The following describes two proteins that form a bound complex.

Interface contacts:
Residue L474 in protein 2 is in contact with residue Q30 in protein 1 (closest heavy-atom distance 3.3 Å).
Residue R417 in protein 2 interacts with residue I48 in protein 1 (closest heavy-atom distance 3.5 Å).
Residue M485 in protein 2 interacts with residue R2 in protein 1 (closest heavy-atom distance 3.2 Å).
Residue E418 in protein 2 contacts residue L57 in protein 1 (closest heavy-atom distance 3.7 Å).
Residue A1375 in protein 2 is in contact with residue V38 in protein 1 (closest heavy-atom distance 3.2 Å).
Residue R1372 in protein 2 is in contact with residue Q28 in protein 1 (closest heavy-atom distance 3.0 Å).
Residue L614 in protein 2 is in contact with residue Q6 in protein 1 (closest heavy-atom distance 3.7 Å).
Residue R481 in protein 2 is in contact with residue R2 in protein 1 (closest heavy-atom distance 3.5 Å).
Residue T1361 in protein 2 is in contact with residue V19 in protein 1 (closest heavy-atom distance 3.7 Å).
Residue R1369 in protein 2 contacts residue D17 in protein 1 (closest heavy-atom distance 3.0 Å).
Residue E475 in protein 2 is in contact with residue V19 in protein 1 (closest heavy-atom distance 3.8 Å).
Residue G912 in protein 2 contacts residue F16 in protein 1 (closest heavy-atom distance 3.8 Å).
Residue R905 in protein 2 interacts with residue R15 in protein 1 (closest heavy-atom distance 3.6 Å).
Residue R388 in protein 2 contacts residue L50 in protein 1 (closest heavy-atom distance 3.3 Å).
Residue R1372 in protein 2 interacts with residue Q74 in protein 1 (closest heavy-atom distance 2.9 Å).
Residue L478 in protein 2 interacts with residue V19 in protein 1 (closest heavy-atom distance 3.6 Å).
Residue A1375 in protein 2 contacts residue P36 in protein 1 (closest heavy-atom distance 3.6 Å).
Residue L483 in protein 2 contacts residue R15 in protein 1 (closest heavy-atom distance 3.2 Å).
Residue R1371 in protein 2 is in contact with residue R25 in protein 1 (closest heavy-atom distance 3.2 Å).
Residue R1369 in protein 2 contacts residue R66 in protein 1 (closest heavy-atom distance 3.5 Å).
Residue M1370 in protein 2 is in contact with residue Q71 in protein 1 (closest heavy-atom distance 3.5 Å).
Residue E913 in protein 2 interacts with residue R15 in protein 1 (closest heavy-atom distance 3.0 Å).
Residue R1373 in protein 2 contacts residue Q69 in protein 1 (closest heavy-atom distance 3.4 Å).
Residue R1369 in protein 2 interacts with residue V65 in protein 1 (closest heavy-atom distance 3.5 Å).
Residue R1369 in protein 2 is in contact with residue Q69 in protein 1 (closest heavy-atom distance 3.7 Å).
Residue N910 in protein 2 contacts residue N14 in protein 1 (closest heavy-atom distance 3.2 Å).
Residue M1370 in protein 2 is in contact with residue Q69 in protein 1 (closest heavy-atom distance 3.2 Å).
Residue E414 in protein 2 interacts with residue E54 in protein 1 (closest heavy-atom distance 3.0 Å).
Residue A1375 in protein 2 contacts residue R25 in protein 1 (closest heavy-atom distance 3.5 Å).
Residue L478 in protein 2 interacts with residue A22 in protein 1 (closest heavy-atom distance 3.5 Å).
Residue A1374 in protein 2 interacts with residue P36 in protein 1 (closest heavy-atom distance 3.4 Å).
Residue H1366 in protein 2 interacts with residue L20 in protein 1 (closest heavy-atom distance 3.4 Å).
Residue E414 in protein 2 interacts with residue A49 in protein 1 (closest heavy-atom distance 3.5 Å).
Residue R1371 in protein 2 contacts residue V21 in protein 1 (closest heavy-atom distance 3.7 Å).
Residue R1371 in protein 2 contacts residue Q61 in protein 1 (closest heavy-atom distance 3.5 Å).
Residue H1366 in protein 2 interacts with residue D17 in protein 1 (closest heavy-atom distance 3.2 Å).
Residue L478 in protein 2 interacts with residue N59 in protein 1 (closest heavy-atom distance 3.3 Å).
Residue T393 in protein 2 interacts with residue R89 in protein 1 (closest heavy-atom distance 3.3 Å).
Residue E475 in protein 2 contacts residue A23 in protein 1 (closest heavy-atom distance 3.7 Å).
Residue E418 in protein 2 contacts residue R2 in protein 1 (closest heavy-atom distance 2.9 Å).
Residue R1372 in protein 2 contacts residue E70 in protein 1 (closest heavy-atom distance 3.2 Å).
Residue L474 in protein 2 contacts residue A26 in protein 1 (closest heavy-atom distance 3.5 Å).
Residue R1369 in protein 2 is in contact with residue E67 in protein 1 (closest heavy-atom distance 3.0 Å).
Residue E913 in protein 2 contacts residue F16 in protein 1 (closest heavy-atom distance 3.1 Å).
Residue T1361 in protein 2 is in contact with residue L20 in protein 1 (closest heavy-atom distance 3.6 Å).
Residue Q1367 in protein 2 contacts residue Q72 in protein 1 (closest heavy-atom distance 2.8 Å).
Residue Q477 in protein 2 contacts residue L57 in protein 1 (closest heavy-atom distance 3.8 Å).
Residue H364 in protein 2 is in contact with residue A1 in protein 1 (closest heavy-atom distance 3.3 Å).
Residue R1371 in protein 2 contacts residue D64 in protein 1 (closest heavy-atom distance 3.0 Å).
Residue M1370 in protein 2 interacts with residue E70 in protein 1 (closest heavy-atom distance 3.0 Å).
Residue K911 in protein 2 contacts residue F16 in protein 1 (closest heavy-atom distance 3.7 Å).
Residue R481 in protein 2 contacts residue N59 in protein 1 (closest heavy-atom distance 3.5 Å).
Residue K615 in protein 2 contacts residue Q6 in protein 1 (closest heavy-atom distance 3.4 Å).
Residue N910 in protein 2 is in contact with residue R15 in protein 1 (closest heavy-atom distance 3.0 Å).
Residue M1370 in protein 2 is in contact with residue R24 in protein 1 (closest heavy-atom distance 3.2 Å).
Residue R481 in protein 2 interacts with residue L57 in protein 1 (closest heavy-atom distance 3.7 Å).
Residue E1377 in protein 2 is in contact with residue V38 in protein 1 (closest heavy-atom distance 3.5 Å).
Residue N910 in protein 2 interacts with residue F16 in protein 1 (closest heavy-atom distance 3.1 Å).
Residue A1381 in protein 2 interacts with residue Q74 in protein 1 (closest heavy-atom distance 3.8 Å).
Residue P420 in protein 2 contacts residue R2 in protein 1 (closest heavy-atom distance 3.3 Å).

Sequence of protein 2:
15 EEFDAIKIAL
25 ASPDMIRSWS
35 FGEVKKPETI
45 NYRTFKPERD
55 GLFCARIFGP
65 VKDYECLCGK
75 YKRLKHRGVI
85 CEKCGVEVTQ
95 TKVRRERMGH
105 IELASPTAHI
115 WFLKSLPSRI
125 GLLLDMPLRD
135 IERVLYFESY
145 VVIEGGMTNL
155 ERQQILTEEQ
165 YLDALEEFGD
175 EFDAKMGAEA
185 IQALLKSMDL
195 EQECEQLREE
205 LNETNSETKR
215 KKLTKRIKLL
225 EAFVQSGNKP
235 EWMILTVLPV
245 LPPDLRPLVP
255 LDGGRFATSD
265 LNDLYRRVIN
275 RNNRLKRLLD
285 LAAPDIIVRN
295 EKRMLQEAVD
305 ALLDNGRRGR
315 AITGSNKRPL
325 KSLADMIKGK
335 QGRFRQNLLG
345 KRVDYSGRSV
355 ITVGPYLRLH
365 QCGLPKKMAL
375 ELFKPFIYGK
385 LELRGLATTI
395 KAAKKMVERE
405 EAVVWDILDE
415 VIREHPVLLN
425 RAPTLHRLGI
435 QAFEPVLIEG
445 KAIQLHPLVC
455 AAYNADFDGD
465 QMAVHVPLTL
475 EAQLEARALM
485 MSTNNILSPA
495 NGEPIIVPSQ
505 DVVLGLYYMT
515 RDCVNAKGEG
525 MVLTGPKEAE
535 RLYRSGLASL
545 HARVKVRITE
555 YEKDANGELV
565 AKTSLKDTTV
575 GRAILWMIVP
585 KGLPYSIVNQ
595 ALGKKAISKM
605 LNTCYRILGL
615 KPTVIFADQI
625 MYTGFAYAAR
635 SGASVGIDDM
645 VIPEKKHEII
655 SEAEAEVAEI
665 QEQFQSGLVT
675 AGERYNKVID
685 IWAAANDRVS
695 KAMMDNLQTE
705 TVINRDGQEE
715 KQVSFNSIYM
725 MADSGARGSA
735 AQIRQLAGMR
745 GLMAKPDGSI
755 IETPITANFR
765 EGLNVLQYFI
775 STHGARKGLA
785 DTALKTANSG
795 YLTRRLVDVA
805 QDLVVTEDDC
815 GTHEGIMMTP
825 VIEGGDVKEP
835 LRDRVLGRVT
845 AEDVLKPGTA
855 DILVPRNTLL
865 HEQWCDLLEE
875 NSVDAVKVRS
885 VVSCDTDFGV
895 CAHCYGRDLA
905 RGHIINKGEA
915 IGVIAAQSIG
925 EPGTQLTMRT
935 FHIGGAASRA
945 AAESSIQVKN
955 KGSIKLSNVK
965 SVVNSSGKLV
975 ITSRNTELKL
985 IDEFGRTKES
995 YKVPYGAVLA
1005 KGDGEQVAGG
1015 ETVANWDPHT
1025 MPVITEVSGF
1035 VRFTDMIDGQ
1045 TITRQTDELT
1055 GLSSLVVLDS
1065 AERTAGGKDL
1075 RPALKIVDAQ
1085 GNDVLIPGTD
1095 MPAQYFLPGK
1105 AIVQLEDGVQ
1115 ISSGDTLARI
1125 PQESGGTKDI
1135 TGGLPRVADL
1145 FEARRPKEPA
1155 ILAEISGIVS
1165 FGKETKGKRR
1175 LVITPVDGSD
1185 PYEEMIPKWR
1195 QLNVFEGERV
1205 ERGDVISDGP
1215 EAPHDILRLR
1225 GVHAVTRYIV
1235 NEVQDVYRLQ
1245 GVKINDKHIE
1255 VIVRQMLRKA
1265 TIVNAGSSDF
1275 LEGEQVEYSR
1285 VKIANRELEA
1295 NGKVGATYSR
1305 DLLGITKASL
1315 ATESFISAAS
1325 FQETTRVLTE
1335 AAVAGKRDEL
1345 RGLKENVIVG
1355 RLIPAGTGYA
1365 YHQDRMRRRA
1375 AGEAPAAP

Sequence of protein 1:
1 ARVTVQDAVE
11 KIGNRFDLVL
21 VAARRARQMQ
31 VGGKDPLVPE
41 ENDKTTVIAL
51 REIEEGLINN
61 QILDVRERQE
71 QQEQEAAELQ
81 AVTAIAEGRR